Sequence of protein 1:
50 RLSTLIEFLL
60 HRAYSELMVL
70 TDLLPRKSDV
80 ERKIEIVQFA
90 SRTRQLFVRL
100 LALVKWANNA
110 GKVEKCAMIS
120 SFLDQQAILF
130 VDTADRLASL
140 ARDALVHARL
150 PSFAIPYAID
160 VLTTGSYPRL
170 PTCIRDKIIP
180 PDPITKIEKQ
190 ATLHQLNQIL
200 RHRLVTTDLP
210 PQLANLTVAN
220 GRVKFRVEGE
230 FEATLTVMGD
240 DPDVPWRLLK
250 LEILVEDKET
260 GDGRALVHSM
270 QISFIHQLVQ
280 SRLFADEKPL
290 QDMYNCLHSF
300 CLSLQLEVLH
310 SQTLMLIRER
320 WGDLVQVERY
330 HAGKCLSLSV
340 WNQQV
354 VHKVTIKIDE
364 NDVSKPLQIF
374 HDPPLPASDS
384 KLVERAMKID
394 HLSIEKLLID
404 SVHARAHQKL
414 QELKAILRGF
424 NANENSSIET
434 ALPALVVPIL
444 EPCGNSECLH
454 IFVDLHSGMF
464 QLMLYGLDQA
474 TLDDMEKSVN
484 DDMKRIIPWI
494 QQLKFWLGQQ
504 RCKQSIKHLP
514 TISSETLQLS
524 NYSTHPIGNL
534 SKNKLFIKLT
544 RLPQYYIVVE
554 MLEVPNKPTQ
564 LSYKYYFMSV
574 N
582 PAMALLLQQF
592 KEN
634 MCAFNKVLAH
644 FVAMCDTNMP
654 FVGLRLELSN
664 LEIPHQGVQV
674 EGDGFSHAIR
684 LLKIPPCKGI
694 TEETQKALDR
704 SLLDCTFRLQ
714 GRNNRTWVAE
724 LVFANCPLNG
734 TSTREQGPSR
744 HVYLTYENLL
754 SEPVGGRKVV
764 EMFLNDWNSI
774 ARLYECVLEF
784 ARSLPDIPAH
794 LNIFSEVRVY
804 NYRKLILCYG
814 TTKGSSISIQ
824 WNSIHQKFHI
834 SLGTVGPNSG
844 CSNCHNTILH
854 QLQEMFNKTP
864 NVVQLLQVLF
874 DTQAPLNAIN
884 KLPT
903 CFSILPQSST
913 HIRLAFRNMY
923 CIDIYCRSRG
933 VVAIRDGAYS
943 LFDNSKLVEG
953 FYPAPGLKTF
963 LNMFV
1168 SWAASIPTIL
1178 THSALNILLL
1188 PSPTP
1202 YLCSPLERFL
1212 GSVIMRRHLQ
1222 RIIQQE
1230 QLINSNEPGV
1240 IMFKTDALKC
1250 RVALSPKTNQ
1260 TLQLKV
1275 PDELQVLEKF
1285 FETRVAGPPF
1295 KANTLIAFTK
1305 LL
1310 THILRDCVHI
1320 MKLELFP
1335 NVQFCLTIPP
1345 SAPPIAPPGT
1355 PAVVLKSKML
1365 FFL

These two protein chains interact to form a complex.

Residue-level contacts at the interface:
Residue I274 in protein 1 interacts with residue L181 in protein 2 (closest heavy-atom distance 3.8 Å).
Residue R281 in protein 1 contacts residue K191 in protein 2 (closest heavy-atom distance 3.8 Å).
Residue L277 in protein 1 contacts residue R185 in protein 2 (closest heavy-atom distance 4.3 Å).
Residue A264 in protein 1 is in contact with residue R174 in protein 2 (closest heavy-atom distance 3.2 Å).
Residue Q270 in protein 1 is in contact with residue D178 in protein 2 (closest heavy-atom distance 4.2 Å).
Residue S280 in protein 1 interacts with residue P189 in protein 2 (closest heavy-atom distance 4.7 Å).
Residue R281 in protein 1 is in contact with residue F188 in protein 2 (closest heavy-atom distance 3.4 Å).
Residue V307 in protein 1 interacts with residue Q173 in protein 2 (closest heavy-atom distance 4.7 Å).
Residue S310 in protein 1 is in contact with residue Q173 in protein 2 (closest heavy-atom distance 3.9 Å).
Residue F299 in protein 1 contacts residue L181 in protein 2 (closest heavy-atom distance 4.5 Å).
Residue L303 in protein 1 interacts with residue L180 in protein 2 (closest heavy-atom distance 3.7 Å).
Residue S298 in protein 1 is in contact with residue L184 in protein 2 (closest heavy-atom distance 4.5 Å).
Residue Q270 in protein 1 is in contact with residue V177 in protein 2 (closest heavy-atom distance 4.4 Å).
Residue S302 in protein 1 is in contact with residue L180 in protein 2 (closest heavy-atom distance 3.2 Å).
Residue C295 in protein 1 interacts with residue F188 in protein 2 (closest heavy-atom distance 3.6 Å).
Residue Q270 in protein 1 is in contact with residue L181 in protein 2 (closest heavy-atom distance 3.6 Å).
Residue R263 in protein 1 contacts residue R174 in protein 2 (closest heavy-atom distance 4.8 Å).
Residue F273 in protein 1 interacts with residue L181 in protein 2 (closest heavy-atom distance 3.9 Å).
Residue G260 in protein 1 interacts with residue Q173 in protein 2 (closest heavy-atom distance 3.3 Å).
Residue D291 in protein 1 interacts with residue F188 in protein 2 (closest heavy-atom distance 4.4 Å).
Residue Q270 in protein 1 contacts residue R174 in protein 2 (closest heavy-atom distance 4.4 Å).
Residue L265 in protein 1 is in contact with residue Q173 in protein 2 (closest heavy-atom distance 3.8 Å).
Residue I274 in protein 1 interacts with residue L184 in protein 2 (closest heavy-atom distance 4.2 Å).
Residue E306 in protein 1 is in contact with residue R176 in protein 2 (closest heavy-atom distance 2.9 Å).
Residue F273 in protein 1 interacts with residue R185 in protein 2 (closest heavy-atom distance 3.2 Å).
Residue L265 in protein 1 interacts with residue V177 in protein 2 (closest heavy-atom distance 4.0 Å).
Residue A264 in protein 1 is in contact with residue I171 in protein 2 (closest heavy-atom distance 3.5 Å).
Residue N294 in protein 1 contacts residue F188 in protein 2 (closest heavy-atom distance 3.6 Å).
Residue C295 in protein 1 interacts with residue L184 in protein 2 (closest heavy-atom distance 3.7 Å).
Residue H309 in protein 1 contacts residue R176 in protein 2 (closest heavy-atom distance 3.1 Å).
Residue Y329 in protein 1 is in contact with residue R176 in protein 2 (closest heavy-atom distance 4.1 Å).
Residue F283 in protein 1 contacts residue K191 in protein 2 (closest heavy-atom distance 4.4 Å).
Residue L313 in protein 1 interacts with residue R176 in protein 2 (closest heavy-atom distance 4.7 Å).
Residue H267 in protein 1 contacts residue S169 in protein 2 (closest heavy-atom distance 3.4 Å).
Residue A284 in protein 1 is in contact with residue K191 in protein 2 (closest heavy-atom distance 3.7 Å).
Residue R263 in protein 1 contacts residue I171 in protein 2 (closest heavy-atom distance 3.3 Å).
Residue L265 in protein 1 interacts with residue R174 in protein 2 (closest heavy-atom distance 2.9 Å).
Residue V266 in protein 1 contacts residue R174 in protein 2 (closest heavy-atom distance 3.4 Å).
Residue V266 in protein 1 interacts with residue V177 in protein 2 (closest heavy-atom distance 4.5 Å).
Residue D261 in protein 1 contacts residue I171 in protein 2 (closest heavy-atom distance 3.2 Å).
Residue F299 in protein 1 is in contact with residue L184 in protein 2 (closest heavy-atom distance 4.1 Å).
Residue S298 in protein 1 is in contact with residue K187 in protein 2 (closest heavy-atom distance 4.2 Å).
Residue L277 in protein 1 contacts residue L184 in protein 2 (closest heavy-atom distance 4.7 Å).
Residue L277 in protein 1 interacts with residue F188 in protein 2 (closest heavy-atom distance 3.7 Å).
Residue R281 in protein 1 is in contact with residue P190 in protein 2 (closest heavy-atom distance 4.7 Å).
Residue F283 in protein 1 contacts residue F192 in protein 2 (closest heavy-atom distance 4.6 Å).
Residue R263 in protein 1 interacts with residue S169 in protein 2 (closest heavy-atom distance 2.7 Å).
Residue S310 in protein 1 is in contact with residue R176 in protein 2 (closest heavy-atom distance 3.4 Å).
Residue L265 in protein 1 contacts residue I171 in protein 2 (closest heavy-atom distance 4.5 Å).
Residue L303 in protein 1 is in contact with residue V177 in protein 2 (closest heavy-atom distance 4.8 Å).
Residue G260 in protein 1 is in contact with residue I171 in protein 2 (closest heavy-atom distance 3.6 Å).
Residue R281 in protein 1 interacts with residue P189 in protein 2 (closest heavy-atom distance 3.4 Å).
Residue S298 in protein 1 is in contact with residue F188 in protein 2 (closest heavy-atom distance 3.3 Å).
Residue E306 in protein 1 interacts with residue L180 in protein 2 (closest heavy-atom distance 4.7 Å).
Residue R263 in protein 1 is in contact with residue S170 in protein 2 (closest heavy-atom distance 4.2 Å).
Residue S280 in protein 1 interacts with residue K191 in protein 2 (closest heavy-atom distance 2.8 Å).
Residue S280 in protein 1 interacts with residue P190 in protein 2 (closest heavy-atom distance 3.4 Å).
Residue H267 in protein 1 interacts with residue R174 in protein 2 (closest heavy-atom distance 3.4 Å).
Residue F299 in protein 1 interacts with residue L180 in protein 2 (closest heavy-atom distance 3.6 Å).
Residue T259 in protein 1 contacts residue Q173 in protein 2 (closest heavy-atom distance 3.6 Å).

Sequence of protein 2:
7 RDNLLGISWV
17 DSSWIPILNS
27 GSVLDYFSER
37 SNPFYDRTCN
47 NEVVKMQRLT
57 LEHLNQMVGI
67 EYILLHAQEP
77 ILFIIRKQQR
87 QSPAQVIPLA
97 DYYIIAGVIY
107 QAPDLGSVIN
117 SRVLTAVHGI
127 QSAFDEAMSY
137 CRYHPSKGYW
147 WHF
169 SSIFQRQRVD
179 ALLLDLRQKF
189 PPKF